Interface contacts:
Residue I273 in chain B is in contact with residue T27 in chain A (closest heavy-atom distance 3.6 Å).
Residue R239 in chain B contacts residue D14 in chain A (closest heavy-atom distance 3.2 Å).
Residue Q271 in chain B contacts residue T27 in chain A (closest heavy-atom distance 3.3 Å).
Residue S339 in chain B contacts residue C31 in chain A (closest heavy-atom distance 3.4 Å).
Residue W62 in chain B is in contact with residue Y51 in chain A (closest heavy-atom distance 3.6 Å).
Residue R172 in chain B is in contact with residue S40 in chain A (closest heavy-atom distance 2.8 Å).
Residue D272 in chain B contacts residue Q30 in chain A (closest heavy-atom distance 2.8 Å).
Residue R216 in chain B is in contact with residue E44 in chain A (closest heavy-atom distance 2.9 Å).
Residue Q271 in chain B contacts residue K28 in chain A (closest heavy-atom distance 2.9 Å).
Residue K340 in chain B is in contact with residue Q30 in chain A (closest heavy-atom distance 3.3 Å).
Residue H342 in chain B contacts residue T3 in chain A (closest heavy-atom distance 3.0 Å).
Residue W62 in chain B is in contact with residue L48 in chain A (closest heavy-atom distance 3.7 Å).
Residue R216 in chain B contacts residue L43 in chain A (closest heavy-atom distance 3.7 Å).
Residue Y174 in chain B is in contact with residue E45 in chain A (closest heavy-atom distance 2.7 Å).
Residue I236 in chain B interacts with residue T33 in chain A (closest heavy-atom distance 3.7 Å).
Residue P270 in chain B contacts residue S26 in chain A (closest heavy-atom distance 3.4 Å).
Residue Y274 in chain B contacts residue Q30 in chain A (closest heavy-atom distance 3.5 Å).
Residue S339 in chain B interacts with residue L43 in chain A (closest heavy-atom distance 3.8 Å).
Residue Q214 in chain B is in contact with residue K41 in chain A (closest heavy-atom distance 2.9 Å).
Residue K258 in chain B is in contact with residue D14 in chain A (closest heavy-atom distance 3.3 Å).
Residue Y336 in chain B is in contact with residue R47 in chain A (closest heavy-atom distance 3.0 Å).
Residue S339 in chain B interacts with residue I32 in chain A (closest heavy-atom distance 2.8 Å).
Residue W338 in chain B is in contact with residue L43 in chain A (closest heavy-atom distance 3.5 Å).
Residue G341 in chain B contacts residue I32 in chain A (closest heavy-atom distance 3.7 Å).
Residue W338 in chain B contacts residue R47 in chain A (closest heavy-atom distance 3.5 Å).
Residue Q271 in chain B is in contact with residue I25 in chain A (closest heavy-atom distance 3.8 Å).
Residue P270 in chain B contacts residue K28 in chain A (closest heavy-atom distance 3.9 Å).
Residue K258 in chain B contacts residue T15 in chain A (closest heavy-atom distance 2.9 Å).
Residue Y174 in chain B interacts with residue K41 in chain A (closest heavy-atom distance 3.8 Å).
Residue W149 in chain B interacts with residue E45 in chain A (closest heavy-atom distance 3.4 Å).
Residue P129 in chain B interacts with residue L48 in chain A (closest heavy-atom distance 3.7 Å).
Residue D272 in chain B interacts with residue K28 in chain A (closest heavy-atom distance 3.4 Å).
Residue Y345 in chain B contacts residue R47 in chain A (closest heavy-atom distance 3.8 Å).
Residue D337 in chain B contacts residue L43 in chain A (closest heavy-atom distance 3.5 Å).
Residue H342 in chain B is in contact with residue K56 in chain A (closest heavy-atom distance 3.3 Å).
Residue W338 in chain B is in contact with residue I32 in chain A (closest heavy-atom distance 3.6 Å).
Residue H342 in chain B is in contact with residue D50 in chain A (closest heavy-atom distance 3.5 Å).
Residue Y345 in chain B interacts with residue K56 in chain A (closest heavy-atom distance 3.6 Å).
Residue I273 in chain B interacts with residue K28 in chain A (closest heavy-atom distance 2.8 Å).
Residue W62 in chain B interacts with residue R47 in chain A (closest heavy-atom distance 3.5 Å).
Residue D40 in chain B contacts residue Y51 in chain A (closest heavy-atom distance 2.5 Å).
Residue Y345 in chain B contacts residue Y51 in chain A (closest heavy-atom distance 3.4 Å).
Residue I236 in chain B interacts with residue H29 in chain A (closest heavy-atom distance 2.7 Å).
Residue E237 in chain B interacts with residue H29 in chain A (closest heavy-atom distance 3.6 Å).
Residue Q214 in chain B is in contact with residue T33 in chain A (closest heavy-atom distance 2.8 Å).
Residue R172 in chain B contacts residue E45 in chain A (closest heavy-atom distance 2.9 Å).
Residue H342 in chain B contacts residue R55 in chain A (closest heavy-atom distance 3.3 Å).
Residue W338 in chain B interacts with residue D50 in chain A (closest heavy-atom distance 2.8 Å).
Residue D40 in chain B contacts residue R47 in chain A (closest heavy-atom distance 3.5 Å).
Residue Q271 in chain B interacts with residue S26 in chain A (closest heavy-atom distance 2.9 Å).
Residue C106 in chain B contacts residue L48 in chain A (closest heavy-atom distance 3.8 Å).
Residue Q214 in chain B interacts with residue E39 in chain A (closest heavy-atom distance 3.7 Å).
Residue Y174 in chain B interacts with residue S42 in chain A (closest heavy-atom distance 3.4 Å).
Residue Q271 in chain B contacts residue M16 in chain A (closest heavy-atom distance 3.7 Å).
Residue W149 in chain B contacts residue E44 in chain A (closest heavy-atom distance 3.5 Å).
Residue K340 in chain B is in contact with residue F7 in chain A (closest heavy-atom distance 3.6 Å).
Residue I273 in chain B contacts residue Q30 in chain A (closest heavy-atom distance 2.8 Å).
Residue W62 in chain B contacts residue E44 in chain A (closest heavy-atom distance 3.5 Å).
Residue S41 in chain B contacts residue R47 in chain A (closest heavy-atom distance 2.8 Å).
Residue I273 in chain B is in contact with residue H29 in chain A (closest heavy-atom distance 3.7 Å).

Sequence of chain A:
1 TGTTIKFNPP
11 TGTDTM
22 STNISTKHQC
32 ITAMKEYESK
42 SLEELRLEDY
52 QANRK

These two protein chains interact to form a complex.

Sequence of chain B:
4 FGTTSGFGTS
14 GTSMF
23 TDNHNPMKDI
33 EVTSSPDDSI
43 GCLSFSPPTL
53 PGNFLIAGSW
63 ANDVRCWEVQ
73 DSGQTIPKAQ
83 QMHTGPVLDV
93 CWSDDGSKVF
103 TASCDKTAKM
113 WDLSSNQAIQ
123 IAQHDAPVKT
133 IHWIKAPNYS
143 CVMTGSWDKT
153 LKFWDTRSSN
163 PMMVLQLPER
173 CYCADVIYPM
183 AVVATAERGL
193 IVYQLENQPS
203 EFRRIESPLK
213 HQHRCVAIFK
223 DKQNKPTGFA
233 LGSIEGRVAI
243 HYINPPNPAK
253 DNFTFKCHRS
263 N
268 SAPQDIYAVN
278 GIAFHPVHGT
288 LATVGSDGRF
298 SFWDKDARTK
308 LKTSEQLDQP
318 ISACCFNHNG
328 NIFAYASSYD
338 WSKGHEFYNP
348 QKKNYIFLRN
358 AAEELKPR